Interface contacts:
Residue I133 in protein 1 contacts residue E34 in protein 2 (closest heavy-atom distance 4.1 Å).
Residue Y129 in protein 1 contacts residue M38 in protein 2 (closest heavy-atom distance 3.5 Å).
Residue K68 in protein 1 contacts residue M38 in protein 2 (closest heavy-atom distance 4.9 Å).
Residue I133 in protein 1 is in contact with residue A31 in protein 2 (closest heavy-atom distance 4.0 Å).
Residue V134 in protein 1 contacts residue A31 in protein 2 (closest heavy-atom distance 3.5 Å).
Residue E132 in protein 1 interacts with residue K39 in protein 2 (closest heavy-atom distance 3.4 Å).
Residue E132 in protein 1 interacts with residue M38 in protein 2 (closest heavy-atom distance 3.6 Å).
Residue R71 in protein 1 is in contact with residue M38 in protein 2 (closest heavy-atom distance 3.7 Å).
Residue G135 in protein 1 contacts residue A31 in protein 2 (closest heavy-atom distance 5.0 Å).
Residue E125 in protein 1 is in contact with residue E34 in protein 2 (closest heavy-atom distance 4.0 Å).
Residue E132 in protein 1 contacts residue E35 in protein 2 (closest heavy-atom distance 4.5 Å).
Residue K68 in protein 1 interacts with residue I37 in protein 2 (closest heavy-atom distance 4.9 Å).

Sequence of protein 1:
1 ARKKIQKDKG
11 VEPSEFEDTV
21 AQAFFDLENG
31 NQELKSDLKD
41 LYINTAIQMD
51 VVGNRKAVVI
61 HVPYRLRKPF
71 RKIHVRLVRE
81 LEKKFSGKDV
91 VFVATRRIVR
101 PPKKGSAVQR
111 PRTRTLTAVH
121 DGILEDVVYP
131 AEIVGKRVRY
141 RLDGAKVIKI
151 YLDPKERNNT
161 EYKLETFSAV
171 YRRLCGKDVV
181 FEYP

Sequence of protein 2:
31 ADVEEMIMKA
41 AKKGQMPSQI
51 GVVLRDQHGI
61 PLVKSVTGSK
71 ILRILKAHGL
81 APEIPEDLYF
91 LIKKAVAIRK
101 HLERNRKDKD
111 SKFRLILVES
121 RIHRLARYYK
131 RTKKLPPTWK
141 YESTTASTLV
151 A

The following describes two proteins that form a bound complex.